Contacts between the two chains:
Residue F19 in the first protein is in contact with residue T66 in the second protein (closest heavy-atom distance 3.4 Å).
Residue E120 in the first protein contacts residue F76 in the second protein (closest heavy-atom distance 3.7 Å).
Residue M145 in the first protein is in contact with residue L68 in the second protein (closest heavy-atom distance 3.6 Å).
Residue F92 in the first protein interacts with residue I69 in the second protein (closest heavy-atom distance 3.7 Å).
Residue L116 in the first protein contacts residue K77 in the second protein (closest heavy-atom distance 3.5 Å).
Residue A147 in the first protein contacts residue K75 in the second protein (closest heavy-atom distance 3.7 Å).
Residue I63 in the first protein is in contact with residue F63 in the second protein (closest heavy-atom distance 3.8 Å).
Residue K148 in the first protein is in contact with residue F76 in the second protein (closest heavy-atom distance 4.1 Å).
Residue E87 in the first protein is in contact with residue A65 in the second protein (closest heavy-atom distance 4.0 Å).
Residue A88 in the first protein contacts residue I69 in the second protein (closest heavy-atom distance 4.2 Å).
Residue E87 in the first protein contacts residue K62 in the second protein (closest heavy-atom distance 2.7 Å).
Residue M51 in the first protein contacts residue V60 in the second protein (closest heavy-atom distance 3.3 Å).
Residue L32 in the first protein interacts with residue F63 in the second protein (closest heavy-atom distance 3.8 Å).
Residue M71 in the first protein is in contact with residue F63 in the second protein (closest heavy-atom distance 3.3 Å).
Residue K75 in the first protein is in contact with residue Y64 in the second protein (closest heavy-atom distance 3.8 Å).
Residue I27 in the first protein interacts with residue F63 in the second protein (closest heavy-atom distance 4.2 Å).
Residue M76 in the first protein contacts residue F67 in the second protein (closest heavy-atom distance 3.9 Å).
Residue E87 in the first protein is in contact with residue G61 in the second protein (closest heavy-atom distance 3.7 Å).
Residue L18 in the first protein contacts residue Q70 in the second protein (closest heavy-atom distance 4.1 Å).
Residue A15 in the first protein contacts residue Q70 in the second protein (closest heavy-atom distance 3.1 Å).
Residue A88 in the first protein contacts residue A65 in the second protein (closest heavy-atom distance 3.8 Å).
Residue M124 in the first protein is in contact with residue F73 in the second protein (closest heavy-atom distance 3.8 Å).
Residue Q8 in the first protein is in contact with residue F67 in the second protein (closest heavy-atom distance 3.9 Å).
Residue V108 in the first protein interacts with residue I69 in the second protein (closest heavy-atom distance 4.2 Å).
Residue E114 in the first protein interacts with residue F73 in the second protein (closest heavy-atom distance 3.4 Å).
Residue M144 in the first protein is in contact with residue Y72 in the second protein (closest heavy-atom distance 3.3 Å).
Residue Q41 in the first protein contacts residue K62 in the second protein (closest heavy-atom distance 2.9 Å).
Residue E11 in the first protein interacts with residue R74 in the second protein (closest heavy-atom distance 3.4 Å).
Residue M76 in the first protein interacts with residue Y64 in the second protein (closest heavy-atom distance 3.1 Å).
Residue E123 in the first protein is in contact with residue F76 in the second protein (closest heavy-atom distance 3.4 Å).
Residue E54 in the first protein interacts with residue T59 in the second protein (closest heavy-atom distance 3.4 Å).
Residue E123 in the first protein contacts residue R79 in the second protein (closest heavy-atom distance 3.0 Å).
Residue F12 in the first protein interacts with residue F67 in the second protein (closest heavy-atom distance 3.8 Å).
Residue M72 in the first protein interacts with residue F67 in the second protein (closest heavy-atom distance 3.4 Å).
Residue F68 in the first protein interacts with residue F63 in the second protein (closest heavy-atom distance 3.6 Å).
Residue A15 in the first protein is in contact with residue F67 in the second protein (closest heavy-atom distance 4.0 Å).
Residue M109 in the first protein is in contact with residue F73 in the second protein (closest heavy-atom distance 4.0 Å).
Residue M145 in the first protein contacts residue Y72 in the second protein (closest heavy-atom distance 3.8 Å).
Residue M36 in the first protein contacts residue K62 in the second protein (closest heavy-atom distance 4.2 Å).
Residue E114 in the first protein contacts residue K77 in the second protein (closest heavy-atom distance 3.3 Å).
Residue L18 in the first protein is in contact with residue T66 in the second protein (closest heavy-atom distance 3.3 Å).
Residue E14 in the first protein contacts residue R74 in the second protein (closest heavy-atom distance 2.7 Å).
Residue E84 in the first protein is in contact with residue L68 in the second protein (closest heavy-atom distance 3.8 Å).
Residue K148 in the first protein interacts with residue K75 in the second protein (closest heavy-atom distance 2.7 Å).
Residue E11 in the first protein contacts residue F67 in the second protein (closest heavy-atom distance 3.8 Å).
Residue E84 in the first protein interacts with residue Y64 in the second protein (closest heavy-atom distance 3.5 Å).
Residue L112 in the first protein is in contact with residue I69 in the second protein (closest heavy-atom distance 3.5 Å).
Residue V91 in the first protein interacts with residue K62 in the second protein (closest heavy-atom distance 3.8 Å).
Residue F19 in the first protein is in contact with residue K62 in the second protein (closest heavy-atom distance 3.9 Å).
Residue V55 in the first protein is in contact with residue F63 in the second protein (closest heavy-atom distance 4.0 Å).
Residue I85 in the first protein is in contact with residue L68 in the second protein (closest heavy-atom distance 4.0 Å).
Residue M124 in the first protein interacts with residue F76 in the second protein (closest heavy-atom distance 3.6 Å).
Residue R90 in the first protein contacts residue K62 in the second protein (closest heavy-atom distance 4.0 Å).
Residue M36 in the first protein interacts with residue V60 in the second protein (closest heavy-atom distance 3.9 Å).
Residue M72 in the first protein contacts residue F63 in the second protein (closest heavy-atom distance 3.6 Å).
Residue F19 in the first protein is in contact with residue F63 in the second protein (closest heavy-atom distance 3.6 Å).
Residue M124 in the first protein interacts with residue Y72 in the second protein (closest heavy-atom distance 3.4 Å).
Residue E14 in the first protein is in contact with residue Q70 in the second protein (closest heavy-atom distance 3.5 Å).
Residue M72 in the first protein is in contact with residue Y64 in the second protein (closest heavy-atom distance 3.5 Å).
Residue V91 in the first protein interacts with residue I69 in the second protein (closest heavy-atom distance 4.0 Å).

These two protein chains interact to form a complex.

Sequence of the first protein:
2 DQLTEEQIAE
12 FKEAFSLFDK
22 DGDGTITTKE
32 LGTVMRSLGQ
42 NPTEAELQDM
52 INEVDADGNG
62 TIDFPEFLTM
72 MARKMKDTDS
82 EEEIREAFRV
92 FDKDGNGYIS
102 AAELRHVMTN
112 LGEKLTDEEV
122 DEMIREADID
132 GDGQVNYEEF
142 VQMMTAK

Sequence of the second protein:
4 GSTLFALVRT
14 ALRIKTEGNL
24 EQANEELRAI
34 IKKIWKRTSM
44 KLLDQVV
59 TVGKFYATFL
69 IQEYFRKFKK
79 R